Sequence of protein 1:
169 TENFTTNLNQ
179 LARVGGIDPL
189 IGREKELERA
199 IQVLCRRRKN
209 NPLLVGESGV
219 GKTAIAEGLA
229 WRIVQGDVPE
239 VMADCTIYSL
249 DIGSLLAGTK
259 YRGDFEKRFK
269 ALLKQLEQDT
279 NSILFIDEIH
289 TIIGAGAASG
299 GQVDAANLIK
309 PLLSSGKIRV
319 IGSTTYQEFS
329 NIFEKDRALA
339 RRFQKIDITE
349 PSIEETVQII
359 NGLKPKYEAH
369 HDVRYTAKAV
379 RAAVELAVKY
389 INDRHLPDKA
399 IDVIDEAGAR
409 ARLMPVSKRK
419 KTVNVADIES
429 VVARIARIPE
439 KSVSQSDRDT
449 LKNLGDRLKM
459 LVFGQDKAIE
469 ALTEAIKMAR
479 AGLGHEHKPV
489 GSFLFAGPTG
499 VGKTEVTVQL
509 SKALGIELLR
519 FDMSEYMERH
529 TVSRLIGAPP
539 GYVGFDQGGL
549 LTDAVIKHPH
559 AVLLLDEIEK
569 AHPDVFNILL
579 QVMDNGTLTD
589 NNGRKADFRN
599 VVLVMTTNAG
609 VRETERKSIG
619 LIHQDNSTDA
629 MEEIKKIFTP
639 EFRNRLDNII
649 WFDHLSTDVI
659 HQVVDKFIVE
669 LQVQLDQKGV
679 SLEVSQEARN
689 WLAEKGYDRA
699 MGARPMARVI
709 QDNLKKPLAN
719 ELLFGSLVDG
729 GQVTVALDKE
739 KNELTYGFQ

Interface contacts:
Residue A295 in protein 1 is in contact with residue K17 in protein 2 (closest heavy-atom distance 3.8 Å).
Residue V541 in protein 1 contacts residue T4 in protein 2 (closest heavy-atom distance 4.4 Å).
Residue K258 in protein 1 contacts residue V18 in protein 2 (closest heavy-atom distance 4.5 Å).
Residue K258 in protein 1 interacts with residue K17 in protein 2 (closest heavy-atom distance 4.1 Å).
Residue Y259 in protein 1 is in contact with residue K17 in protein 2 (closest heavy-atom distance 2.9 Å).
Residue G539 in protein 1 contacts residue N5 in protein 2 (closest heavy-atom distance 3.3 Å).
Residue K258 in protein 1 contacts residue E16 in protein 2 (closest heavy-atom distance 4.8 Å).
Residue G539 in protein 1 contacts residue T4 in protein 2 (closest heavy-atom distance 2.6 Å).
Residue F263 in protein 1 interacts with residue K17 in protein 2 (closest heavy-atom distance 4.6 Å).
Residue R260 in protein 1 contacts residue V18 in protein 2 (closest heavy-atom distance 5.0 Å).
Residue A536 in protein 1 contacts residue K3 in protein 2 (closest heavy-atom distance 3.6 Å).
Residue T257 in protein 1 interacts with residue K17 in protein 2 (closest heavy-atom distance 3.2 Å).
Residue Y540 in protein 1 contacts residue N5 in protein 2 (closest heavy-atom distance 3.6 Å).
Residue Y540 in protein 1 is in contact with residue T4 in protein 2 (closest heavy-atom distance 3.9 Å).
Residue Y259 in protein 1 contacts residue V18 in protein 2 (closest heavy-atom distance 3.4 Å).
Residue Y259 in protein 1 contacts residue R19 in protein 2 (closest heavy-atom distance 4.8 Å).
Residue V541 in protein 1 contacts residue K3 in protein 2 (closest heavy-atom distance 3.2 Å).
Residue Y259 in protein 1 contacts residue D20 in protein 2 (closest heavy-atom distance 3.0 Å).
Residue R260 in protein 1 contacts residue R19 in protein 2 (closest heavy-atom distance 3.9 Å).
Residue R260 in protein 1 is in contact with residue K17 in protein 2 (closest heavy-atom distance 4.0 Å).
Residue V541 in protein 1 interacts with residue N5 in protein 2 (closest heavy-atom distance 3.6 Å).
Residue Y540 in protein 1 interacts with residue K3 in protein 2 (closest heavy-atom distance 3.3 Å).
Residue G542 in protein 1 contacts residue K3 in protein 2 (closest heavy-atom distance 4.4 Å).
Residue D544 in protein 1 interacts with residue N5 in protein 2 (closest heavy-atom distance 3.9 Å).

This data describes a binding interaction between two proteins.

Sequence of protein 2:
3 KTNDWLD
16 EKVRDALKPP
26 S